Interface contacts:
Residue E76 in protein 1 contacts residue N9 in protein 2 (closest heavy-atom distance 2.9 Å).
Residue Y99 in protein 1 is in contact with residue T3 in protein 2 (closest heavy-atom distance 3.2 Å).
Residue Y59 in protein 1 interacts with residue L1 in protein 2 (closest heavy-atom distance 3.7 Å).
Residue T73 in protein 1 interacts with residue N9 in protein 2 (closest heavy-atom distance 3.9 Å).
Residue L156 in protein 1 contacts residue L5 in protein 2 (closest heavy-atom distance 4.4 Å).
Residue Y123 in protein 1 is in contact with residue I10 in protein 2 (closest heavy-atom distance 4.0 Å).
Residue T73 in protein 1 interacts with residue T6 in protein 2 (closest heavy-atom distance 2.6 Å).
Residue F33 in protein 1 contacts residue L1 in protein 2 (closest heavy-atom distance 4.8 Å).
Residue N66 in protein 1 contacts residue T3 in protein 2 (closest heavy-atom distance 3.7 Å).
Residue Q155 in protein 1 is in contact with residue L5 in protein 2 (closest heavy-atom distance 3.5 Å).
Residue T143 in protein 1 is in contact with residue I10 in protein 2 (closest heavy-atom distance 2.7 Å).
Residue T73 in protein 1 is in contact with residue T8 in protein 2 (closest heavy-atom distance 3.1 Å).
Residue A69 in protein 1 interacts with residue T6 in protein 2 (closest heavy-atom distance 3.6 Å).
Residue V152 in protein 1 interacts with residue L5 in protein 2 (closest heavy-atom distance 4.3 Å).
Residue Y84 in protein 1 is in contact with residue I10 in protein 2 (closest heavy-atom distance 2.5 Å).
Residue Y9 in protein 1 is in contact with residue T2 in protein 2 (closest heavy-atom distance 3.5 Å).
Residue S70 in protein 1 interacts with residue T6 in protein 2 (closest heavy-atom distance 3.6 Å).
Residue W167 in protein 1 is in contact with residue L1 in protein 2 (closest heavy-atom distance 3.6 Å).
Residue K146 in protein 1 is in contact with residue I10 in protein 2 (closest heavy-atom distance 3.9 Å).
Residue M45 in protein 1 interacts with residue T2 in protein 2 (closest heavy-atom distance 3.7 Å).
Residue L163 in protein 1 interacts with residue K4 in protein 2 (closest heavy-atom distance 5.0 Å).
Residue E63 in protein 1 interacts with residue L1 in protein 2 (closest heavy-atom distance 3.3 Å).
Residue N66 in protein 1 interacts with residue K4 in protein 2 (closest heavy-atom distance 3.5 Å).
Residue N66 in protein 1 contacts residue T6 in protein 2 (closest heavy-atom distance 3.7 Å).
Residue Y7 in protein 1 contacts residue L1 in protein 2 (closest heavy-atom distance 2.8 Å).
Residue W147 in protein 1 interacts with residue N9 in protein 2 (closest heavy-atom distance 2.8 Å).
Residue I142 in protein 1 contacts residue I10 in protein 2 (closest heavy-atom distance 4.8 Å).
Residue I80 in protein 1 contacts residue N9 in protein 2 (closest heavy-atom distance 3.9 Å).
Residue T73 in protein 1 interacts with residue N7 in protein 2 (closest heavy-atom distance 3.9 Å).
Residue E63 in protein 1 contacts residue T2 in protein 2 (closest heavy-atom distance 2.8 Å).
Residue N77 in protein 1 is in contact with residue T8 in protein 2 (closest heavy-atom distance 3.2 Å).
Residue M5 in protein 1 contacts residue L1 in protein 2 (closest heavy-atom distance 3.7 Å).
Residue W147 in protein 1 is in contact with residue T8 in protein 2 (closest heavy-atom distance 3.3 Å).
Residue W147 in protein 1 interacts with residue I10 in protein 2 (closest heavy-atom distance 4.0 Å).
Residue N66 in protein 1 contacts residue T2 in protein 2 (closest heavy-atom distance 3.2 Å).
Residue Y9 in protein 1 contacts residue T3 in protein 2 (closest heavy-atom distance 4.7 Å).
Residue L156 in protein 1 interacts with residue T3 in protein 2 (closest heavy-atom distance 4.7 Å).
Residue N77 in protein 1 interacts with residue I10 in protein 2 (closest heavy-atom distance 3.0 Å).
Residue N77 in protein 1 interacts with residue N9 in protein 2 (closest heavy-atom distance 3.1 Å).
Residue V152 in protein 1 is in contact with residue T8 in protein 2 (closest heavy-atom distance 3.9 Å).
Residue Y159 in protein 1 is in contact with residue T3 in protein 2 (closest heavy-atom distance 3.6 Å).
Residue A81 in protein 1 interacts with residue I10 in protein 2 (closest heavy-atom distance 4.0 Å).
Residue I80 in protein 1 interacts with residue I10 in protein 2 (closest heavy-atom distance 3.5 Å).
Residue Y159 in protein 1 interacts with residue T2 in protein 2 (closest heavy-atom distance 3.8 Å).
Residue Y99 in protein 1 is in contact with residue T2 in protein 2 (closest heavy-atom distance 3.4 Å).
Residue L163 in protein 1 interacts with residue L1 in protein 2 (closest heavy-atom distance 4.3 Å).
Residue E63 in protein 1 interacts with residue K4 in protein 2 (closest heavy-atom distance 4.9 Å).
Residue M67 in protein 1 interacts with residue T2 in protein 2 (closest heavy-atom distance 3.6 Å).
Residue Y171 in protein 1 is in contact with residue L1 in protein 2 (closest heavy-atom distance 2.9 Å).
Residue Y7 in protein 1 contacts residue T2 in protein 2 (closest heavy-atom distance 3.4 Å).
Residue Y159 in protein 1 contacts residue L1 in protein 2 (closest heavy-atom distance 2.5 Å).

Sequence of protein 2:
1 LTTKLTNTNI

The following describes two proteins that form a bound complex.

Sequence of protein 1:
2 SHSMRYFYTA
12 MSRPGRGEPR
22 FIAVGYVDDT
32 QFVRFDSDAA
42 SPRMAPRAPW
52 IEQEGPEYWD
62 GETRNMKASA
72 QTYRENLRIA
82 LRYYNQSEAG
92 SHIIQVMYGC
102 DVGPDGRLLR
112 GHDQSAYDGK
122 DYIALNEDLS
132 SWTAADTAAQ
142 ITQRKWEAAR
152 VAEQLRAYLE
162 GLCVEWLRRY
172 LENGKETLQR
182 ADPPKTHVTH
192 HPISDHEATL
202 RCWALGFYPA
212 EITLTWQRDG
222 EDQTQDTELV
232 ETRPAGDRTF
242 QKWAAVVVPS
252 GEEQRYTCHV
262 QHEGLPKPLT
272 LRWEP